Contacts between the two chains:
Residue N138 in protein 2 is in contact with residue E9 in protein 1 (closest heavy-atom distance 3.0 Å).
Residue L233 in protein 2 interacts with residue L18 in protein 1 (closest heavy-atom distance 4.1 Å).
Residue G136 in protein 2 interacts with residue R14 in protein 1 (closest heavy-atom distance 3.4 Å).
Residue W24 in protein 2 is in contact with residue V20 in protein 1 (closest heavy-atom distance 3.8 Å).
Residue N138 in protein 2 interacts with residue R14 in protein 1 (closest heavy-atom distance 4.9 Å).
Residue F225 in protein 2 is in contact with residue F8 in protein 1 (closest heavy-atom distance 3.7 Å).
Residue A504 in protein 2 contacts residue G21 in protein 1 (closest heavy-atom distance 3.4 Å).
Residue P139 in protein 2 is in contact with residue R12 in protein 1 (closest heavy-atom distance 3.8 Å).
Residue V229 in protein 2 contacts residue F8 in protein 1 (closest heavy-atom distance 4.2 Å).
Residue L137 in protein 2 contacts residue P16 in protein 1 (closest heavy-atom distance 3.7 Å).
Residue G136 in protein 2 contacts residue R12 in protein 1 (closest heavy-atom distance 4.9 Å).
Residue A232 in protein 2 interacts with residue T13 in protein 1 (closest heavy-atom distance 3.6 Å).
Residue A228 in protein 2 is in contact with residue T13 in protein 1 (closest heavy-atom distance 5.0 Å).
Residue A232 in protein 2 interacts with residue A15 in protein 1 (closest heavy-atom distance 3.9 Å).
Residue V70 in protein 2 is in contact with residue V20 in protein 1 (closest heavy-atom distance 3.4 Å).
Residue A232 in protein 2 is in contact with residue L18 in protein 1 (closest heavy-atom distance 4.2 Å).
Residue N138 in protein 2 interacts with residue P10 in protein 1 (closest heavy-atom distance 4.7 Å).
Residue N278 in protein 2 is in contact with residue Q19 in protein 1 (closest heavy-atom distance 4.0 Å).
Residue L137 in protein 2 interacts with residue T13 in protein 1 (closest heavy-atom distance 3.2 Å).
Residue L137 in protein 2 contacts residue R14 in protein 1 (closest heavy-atom distance 2.7 Å).
Residue A228 in protein 2 interacts with residue F8 in protein 1 (closest heavy-atom distance 3.7 Å).
Residue V236 in protein 2 is in contact with residue L18 in protein 1 (closest heavy-atom distance 4.6 Å).
Residue A140 in protein 2 interacts with residue F8 in protein 1 (closest heavy-atom distance 4.2 Å).
Residue V70 in protein 2 interacts with residue Q19 in protein 1 (closest heavy-atom distance 3.9 Å).
Residue L233 in protein 2 interacts with residue P16 in protein 1 (closest heavy-atom distance 4.1 Å).
Residue N138 in protein 2 interacts with residue T13 in protein 1 (closest heavy-atom distance 3.2 Å).
Residue W24 in protein 2 is in contact with residue G21 in protein 1 (closest heavy-atom distance 3.9 Å).
Residue N138 in protein 2 contacts residue F8 in protein 1 (closest heavy-atom distance 3.5 Å).
Residue L141 in protein 2 is in contact with residue F8 in protein 1 (closest heavy-atom distance 3.7 Å).
Residue Y25 in protein 2 is in contact with residue G21 in protein 1 (closest heavy-atom distance 3.7 Å).
Residue F76 in protein 2 interacts with residue L18 in protein 1 (closest heavy-atom distance 3.9 Å).
Residue W189 in protein 2 contacts residue V20 in protein 1 (closest heavy-atom distance 3.7 Å).
Residue R74 in protein 2 contacts residue L18 in protein 1 (closest heavy-atom distance 3.5 Å).
Residue N138 in protein 2 is in contact with residue R12 in protein 1 (closest heavy-atom distance 3.6 Å).
Residue L137 in protein 2 contacts residue A15 in protein 1 (closest heavy-atom distance 4.4 Å).
Residue A232 in protein 2 is in contact with residue P16 in protein 1 (closest heavy-atom distance 4.7 Å).
Residue L137 in protein 2 is in contact with residue R12 in protein 1 (closest heavy-atom distance 3.7 Å).
Residue V229 in protein 2 is in contact with residue T13 in protein 1 (closest heavy-atom distance 4.0 Å).
Residue P234 in protein 2 contacts residue L18 in protein 1 (closest heavy-atom distance 4.2 Å).

This data describes a binding interaction between two proteins.

Sequence of protein 2:
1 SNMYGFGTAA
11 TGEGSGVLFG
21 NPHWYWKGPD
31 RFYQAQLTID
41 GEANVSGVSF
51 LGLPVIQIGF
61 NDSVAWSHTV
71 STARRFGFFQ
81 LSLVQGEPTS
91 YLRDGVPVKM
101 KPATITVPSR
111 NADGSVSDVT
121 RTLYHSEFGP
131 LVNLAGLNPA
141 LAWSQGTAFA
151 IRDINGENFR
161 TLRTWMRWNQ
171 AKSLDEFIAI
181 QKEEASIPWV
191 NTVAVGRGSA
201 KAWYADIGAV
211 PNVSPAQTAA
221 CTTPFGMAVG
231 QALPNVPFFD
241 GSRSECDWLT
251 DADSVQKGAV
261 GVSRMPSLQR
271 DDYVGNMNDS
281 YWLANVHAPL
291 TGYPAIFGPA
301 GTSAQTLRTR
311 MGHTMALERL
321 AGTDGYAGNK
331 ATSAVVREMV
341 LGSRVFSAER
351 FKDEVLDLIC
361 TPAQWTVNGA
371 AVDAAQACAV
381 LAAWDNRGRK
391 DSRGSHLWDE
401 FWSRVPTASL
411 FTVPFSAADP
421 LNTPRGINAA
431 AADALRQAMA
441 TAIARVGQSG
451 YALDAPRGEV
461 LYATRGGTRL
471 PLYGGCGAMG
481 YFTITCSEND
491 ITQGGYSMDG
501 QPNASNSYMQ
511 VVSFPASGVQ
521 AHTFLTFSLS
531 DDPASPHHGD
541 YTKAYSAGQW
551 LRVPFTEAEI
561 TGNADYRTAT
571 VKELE

Sequence of protein 1:
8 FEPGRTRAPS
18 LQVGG